Sequence of the second protein:
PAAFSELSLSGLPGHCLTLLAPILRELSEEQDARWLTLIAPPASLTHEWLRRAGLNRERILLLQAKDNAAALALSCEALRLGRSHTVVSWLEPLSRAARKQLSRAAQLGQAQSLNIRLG

Sequence of the first protein:
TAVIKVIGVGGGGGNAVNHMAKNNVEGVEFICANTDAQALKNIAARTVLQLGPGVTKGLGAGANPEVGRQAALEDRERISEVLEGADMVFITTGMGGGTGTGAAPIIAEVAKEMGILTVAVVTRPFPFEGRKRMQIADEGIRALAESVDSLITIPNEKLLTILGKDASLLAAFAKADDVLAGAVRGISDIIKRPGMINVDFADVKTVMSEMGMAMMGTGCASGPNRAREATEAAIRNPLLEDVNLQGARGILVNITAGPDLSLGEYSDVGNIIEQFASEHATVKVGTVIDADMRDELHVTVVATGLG

The following describes two proteins that form a bound complex.

Interface contacts:
Residue G205 in the first protein contacts residue I60 in the second protein (closest heavy-atom distance 4.1 Å).
Residue D210 in the first protein is in contact with residue R51 in the second protein (closest heavy-atom distance 2.6 Å).
Residue Y276 in the first protein contacts residue E58 in the second protein (closest heavy-atom distance 2.9 Å).
Residue Y276 in the first protein is in contact with residue W35 in the second protein (closest heavy-atom distance 3.8 Å).
Residue P204 in the first protein interacts with residue L62 in the second protein (closest heavy-atom distance 4.4 Å).
Residue L271 in the first protein contacts residue R83 in the second protein (closest heavy-atom distance 3.3 Å).
Residue L273 in the first protein interacts with residue R34 in the second protein (closest heavy-atom distance 4.2 Å).
Residue I207 in the first protein contacts residue H47 in the second protein (closest heavy-atom distance 3.6 Å).
Residue L271 in the first protein contacts residue L61 in the second protein (closest heavy-atom distance 4.6 Å).
Residue N208 in the first protein contacts residue E58 in the second protein (closest heavy-atom distance 3.4 Å).
Residue M206 in the first protein interacts with residue I60 in the second protein (closest heavy-atom distance 3.4 Å).
Residue L273 in the first protein is in contact with residue R83 in the second protein (closest heavy-atom distance 4.9 Å).
Residue M206 in the first protein contacts residue H47 in the second protein (closest heavy-atom distance 3.2 Å).
Residue M206 in the first protein interacts with residue E58 in the second protein (closest heavy-atom distance 3.7 Å).
Residue L273 in the first protein is in contact with residue W35 in the second protein (closest heavy-atom distance 3.3 Å).
Residue G205 in the first protein is in contact with residue L62 in the second protein (closest heavy-atom distance 2.7 Å).
Residue M206 in the first protein contacts residue L61 in the second protein (closest heavy-atom distance 3.5 Å).
Residue L273 in the first protein interacts with residue A33 in the second protein (closest heavy-atom distance 4.1 Å).
Residue L271 in the first protein interacts with residue W35 in the second protein (closest heavy-atom distance 3.0 Å).
Residue I299 in the first protein is in contact with residue L61 in the second protein (closest heavy-atom distance 4.3 Å).
Residue M206 in the first protein interacts with residue L62 in the second protein (closest heavy-atom distance 4.9 Å).
Residue D213 in the first protein is in contact with residue R51 in the second protein (closest heavy-atom distance 4.9 Å).
Residue L273 in the first protein is in contact with residue E58 in the second protein (closest heavy-atom distance 3.6 Å).
Residue I207 in the first protein is in contact with residue L55 in the second protein (closest heavy-atom distance 4.7 Å).
Residue I207 in the first protein contacts residue L50 in the second protein (closest heavy-atom distance 3.8 Å).
Residue S272 in the first protein interacts with residue R83 in the second protein (closest heavy-atom distance 3.4 Å).
Residue L273 in the first protein contacts residue R59 in the second protein (closest heavy-atom distance 4.3 Å).
Residue G205 in the first protein is in contact with residue L61 in the second protein (closest heavy-atom distance 3.5 Å).
Residue I299 in the first protein interacts with residue L63 in the second protein (closest heavy-atom distance 3.7 Å).
Residue N208 in the first protein interacts with residue R57 in the second protein (closest heavy-atom distance 3.8 Å).
Residue I207 in the first protein is in contact with residue I60 in the second protein (closest heavy-atom distance 4.7 Å).
Residue I207 in the first protein interacts with residue L62 in the second protein (closest heavy-atom distance 4.7 Å).
Residue R304 in the first protein is in contact with residue E77 in the second protein (closest heavy-atom distance 3.1 Å).
Residue M206 in the first protein is in contact with residue R59 in the second protein (closest heavy-atom distance 4.5 Å).
Residue R304 in the first protein is in contact with residue L81 in the second protein (closest heavy-atom distance 3.1 Å).
Residue M206 in the first protein is in contact with residue W35 in the second protein (closest heavy-atom distance 3.7 Å).
Residue M206 in the first protein interacts with residue R57 in the second protein (closest heavy-atom distance 3.5 Å).
Residue G205 in the first protein contacts residue H47 in the second protein (closest heavy-atom distance 4.9 Å).
Residue R236 in the first protein interacts with residue R83 in the second protein (closest heavy-atom distance 5.0 Å).
Residue P204 in the first protein contacts residue H47 in the second protein (closest heavy-atom distance 3.6 Å).
Residue S272 in the first protein interacts with residue W35 in the second protein (closest heavy-atom distance 3.4 Å).
Residue I207 in the first protein is in contact with residue R51 in the second protein (closest heavy-atom distance 3.1 Å).
Residue I207 in the first protein interacts with residue R57 in the second protein (closest heavy-atom distance 3.8 Å).
Residue P269 in the first protein interacts with residue L81 in the second protein (closest heavy-atom distance 3.4 Å).
Residue A301 in the first protein interacts with residue L74 in the second protein (closest heavy-atom distance 5.0 Å).
Residue D270 in the first protein is in contact with residue L81 in the second protein (closest heavy-atom distance 3.8 Å).
Residue P269 in the first protein contacts residue L63 in the second protein (closest heavy-atom distance 4.9 Å).
Residue D270 in the first protein interacts with residue R83 in the second protein (closest heavy-atom distance 2.8 Å).
Residue P269 in the first protein is in contact with residue R83 in the second protein (closest heavy-atom distance 4.3 Å).